Residue-level contacts at the interface:
Residue R131 in the first protein interacts with residue A83 in the second protein (closest heavy-atom distance 4.3 Å).
Residue H201 in the first protein contacts residue I134 in the second protein (closest heavy-atom distance 4.8 Å).
Residue Q232 in the first protein contacts residue F140 in the second protein (closest heavy-atom distance 4.1 Å).
Residue V130 in the first protein contacts residue T80 in the second protein (closest heavy-atom distance 4.2 Å).
Residue V22 in the first protein interacts with residue V37 in the second protein (closest heavy-atom distance 4.3 Å).
Residue Y28 in the first protein is in contact with residue P71 in the second protein (closest heavy-atom distance 3.9 Å).
Residue V227 in the first protein contacts residue L139 in the second protein (closest heavy-atom distance 3.6 Å).
Residue L234 in the first protein is in contact with residue F140 in the second protein (closest heavy-atom distance 4.4 Å).
Residue G196 in the first protein interacts with residue Q84 in the second protein (closest heavy-atom distance 3.0 Å).
Residue F233 in the first protein interacts with residue P138 in the second protein (closest heavy-atom distance 3.1 Å).
Residue Q232 in the first protein is in contact with residue L139 in the second protein (closest heavy-atom distance 3.7 Å).
Residue N25 in the first protein interacts with residue W38 in the second protein (closest heavy-atom distance 4.5 Å).
Residue C198 in the first protein contacts residue Q84 in the second protein (closest heavy-atom distance 3.4 Å).
Residue Q232 in the first protein interacts with residue S144 in the second protein (closest heavy-atom distance 3.1 Å).
Residue L259 in the first protein is in contact with residue V172 in the second protein (closest heavy-atom distance 4.1 Å).
Residue M240 in the first protein interacts with residue Y148 in the second protein (closest heavy-atom distance 4.7 Å).
Residue C261 in the first protein interacts with residue T174 in the second protein (closest heavy-atom distance 3.5 Å).
Residue C261 in the first protein is in contact with residue K173 in the second protein (closest heavy-atom distance 4.5 Å).
Residue V130 in the first protein contacts residue P81 in the second protein (closest heavy-atom distance 3.7 Å).
Residue Q197 in the first protein is in contact with residue A83 in the second protein (closest heavy-atom distance 3.8 Å).
Residue M220 in the first protein is in contact with residue I134 in the second protein (closest heavy-atom distance 3.2 Å).
Residue V130 in the first protein contacts residue R86 in the second protein (closest heavy-atom distance 3.4 Å).
Residue M220 in the first protein contacts residue P136 in the second protein (closest heavy-atom distance 4.5 Å).
Residue F233 in the first protein contacts residue K137 in the second protein (closest heavy-atom distance 4.5 Å).
Residue G196 in the first protein contacts residue A83 in the second protein (closest heavy-atom distance 3.7 Å).
Residue S230 in the first protein is in contact with residue S144 in the second protein (closest heavy-atom distance 4.8 Å).
Residue G235 in the first protein contacts residue M135 in the second protein (closest heavy-atom distance 3.5 Å).
Residue I223 in the first protein interacts with residue P136 in the second protein (closest heavy-atom distance 3.6 Å).
Residue A260 in the first protein interacts with residue V172 in the second protein (closest heavy-atom distance 3.8 Å).
Residue F233 in the first protein contacts residue L139 in the second protein (closest heavy-atom distance 2.7 Å).
Residue A260 in the first protein is in contact with residue L165 in the second protein (closest heavy-atom distance 3.6 Å).
Residue Q232 in the first protein contacts residue D141 in the second protein (closest heavy-atom distance 3.1 Å).
Residue V130 in the first protein interacts with residue V82 in the second protein (closest heavy-atom distance 4.9 Å).
Residue P24 in the first protein interacts with residue K39 in the second protein (closest heavy-atom distance 4.5 Å).
Residue F233 in the first protein contacts residue M135 in the second protein (closest heavy-atom distance 4.4 Å).
Residue F233 in the first protein interacts with residue P136 in the second protein (closest heavy-atom distance 3.8 Å).
Residue N25 in the first protein interacts with residue K39 in the second protein (closest heavy-atom distance 4.8 Å).
Residue C261 in the first protein contacts residue V172 in the second protein (closest heavy-atom distance 3.5 Å).
Residue W207 in the first protein interacts with residue I134 in the second protein (closest heavy-atom distance 3.3 Å).
Residue L234 in the first protein interacts with residue L139 in the second protein (closest heavy-atom distance 4.2 Å).
Residue W216 in the first protein interacts with residue K133 in the second protein (closest heavy-atom distance 3.3 Å).
Residue D203 in the first protein contacts residue I134 in the second protein (closest heavy-atom distance 4.6 Å).
Residue G231 in the first protein is in contact with residue L139 in the second protein (closest heavy-atom distance 4.6 Å).
Residue V130 in the first protein contacts residue A83 in the second protein (closest heavy-atom distance 4.6 Å).
Residue C198 in the first protein interacts with residue H87 in the second protein (closest heavy-atom distance 4.7 Å).
Residue R131 in the first protein contacts residue P81 in the second protein (closest heavy-atom distance 4.5 Å).
Residue L234 in the first protein is in contact with residue L145 in the second protein (closest heavy-atom distance 5.0 Å).
Residue W216 in the first protein interacts with residue I134 in the second protein (closest heavy-atom distance 4.4 Å).
Residue Y28 in the first protein is in contact with residue L88 in the second protein (closest heavy-atom distance 4.0 Å).
Residue Y28 in the first protein contacts residue Q72 in the second protein (closest heavy-atom distance 3.8 Å).
Residue Y28 in the first protein contacts residue K73 in the second protein (closest heavy-atom distance 2.9 Å).
Residue Q197 in the first protein is in contact with residue Q84 in the second protein (closest heavy-atom distance 3.5 Å).
Residue A260 in the first protein contacts residue R161 in the second protein (closest heavy-atom distance 3.5 Å).
Residue L234 in the first protein is in contact with residue P138 in the second protein (closest heavy-atom distance 4.1 Å).
Residue G231 in the first protein interacts with residue D141 in the second protein (closest heavy-atom distance 4.3 Å).
Residue S230 in the first protein contacts residue D141 in the second protein (closest heavy-atom distance 3.9 Å).
Residue Q232 in the first protein interacts with residue L145 in the second protein (closest heavy-atom distance 3.6 Å).
Residue W23 in the first protein is in contact with residue K39 in the second protein (closest heavy-atom distance 3.9 Å).

Sequence of the first protein:
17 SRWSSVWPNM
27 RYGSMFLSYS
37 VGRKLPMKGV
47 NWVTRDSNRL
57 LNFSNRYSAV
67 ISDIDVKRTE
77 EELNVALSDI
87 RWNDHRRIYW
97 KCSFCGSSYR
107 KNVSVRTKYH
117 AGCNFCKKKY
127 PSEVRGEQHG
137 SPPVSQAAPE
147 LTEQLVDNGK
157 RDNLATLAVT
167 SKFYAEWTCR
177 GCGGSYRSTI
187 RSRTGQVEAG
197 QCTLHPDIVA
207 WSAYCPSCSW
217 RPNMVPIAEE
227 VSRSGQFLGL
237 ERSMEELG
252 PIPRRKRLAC

This data describes a binding interaction between two proteins.

Sequence of the second protein:
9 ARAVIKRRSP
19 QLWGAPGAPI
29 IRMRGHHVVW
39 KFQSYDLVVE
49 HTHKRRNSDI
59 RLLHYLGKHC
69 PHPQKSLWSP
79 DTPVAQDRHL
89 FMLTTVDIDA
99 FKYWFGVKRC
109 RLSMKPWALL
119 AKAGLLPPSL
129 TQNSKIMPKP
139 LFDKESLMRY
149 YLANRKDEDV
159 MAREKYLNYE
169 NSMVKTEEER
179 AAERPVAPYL